These two protein chains interact to form a complex.

Sequence of protein 2:
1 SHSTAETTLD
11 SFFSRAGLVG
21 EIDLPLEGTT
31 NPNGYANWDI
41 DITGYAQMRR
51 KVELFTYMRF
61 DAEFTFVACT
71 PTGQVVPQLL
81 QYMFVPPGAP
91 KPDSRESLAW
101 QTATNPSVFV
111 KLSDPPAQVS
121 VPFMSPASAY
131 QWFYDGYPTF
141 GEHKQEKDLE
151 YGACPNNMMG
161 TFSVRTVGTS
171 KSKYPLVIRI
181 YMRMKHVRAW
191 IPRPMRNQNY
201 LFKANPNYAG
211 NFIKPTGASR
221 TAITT

Contacts between the two chains:
Residue G168 in protein 2 is in contact with residue G20 in protein 1 (closest heavy-atom distance 1.9 Å).
Residue L79 in protein 2 contacts residue C69 in protein 1 (closest heavy-atom distance 1.0 Å).
Residue Q101 in protein 2 interacts with residue R15 in protein 1 (closest heavy-atom distance 0.7 Å).
Residue T169 in protein 2 contacts residue I178 in protein 1 (closest heavy-atom distance 1.1 Å).
Residue S170 in protein 2 interacts with residue T70 in protein 1 (closest heavy-atom distance 1.7 Å).
Residue R165 in protein 2 is in contact with residue L18 in protein 1 (closest heavy-atom distance 1.3 Å).
Residue V167 in protein 2 contacts residue L18 in protein 1 (closest heavy-atom distance 1.4 Å).
Residue S170 in protein 2 interacts with residue C69 in protein 1 (closest heavy-atom distance 0.9 Å).
Residue T166 in protein 2 interacts with residue E21 in protein 1 (closest heavy-atom distance 1.0 Å).
Residue Q78 in protein 2 is in contact with residue G73 in protein 1 (closest heavy-atom distance 1.1 Å).
Residue T169 in protein 2 is in contact with residue I22 in protein 1 (closest heavy-atom distance 0.5 Å).
Residue S172 in protein 2 is in contact with residue T70 in protein 1 (closest heavy-atom distance 1.4 Å).
Residue G168 in protein 2 contacts residue R179 in protein 1 (closest heavy-atom distance 1.6 Å).
Residue G34 in protein 2 contacts residue P71 in protein 1 (closest heavy-atom distance 1.9 Å).
Residue F162 in protein 2 contacts residue E6 in protein 1 (closest heavy-atom distance 0.8 Å).
Residue V167 in protein 2 interacts with residue R179 in protein 1 (closest heavy-atom distance 0.7 Å).
Residue N105 in protein 2 is in contact with residue F13 in protein 1 (closest heavy-atom distance 1.2 Å).
Residue T169 in protein 2 contacts residue D23 in protein 1 (closest heavy-atom distance 1.2 Å).
Residue T169 in protein 2 is in contact with residue L24 in protein 1 (closest heavy-atom distance 1.7 Å).
Residue P106 in protein 2 contacts residue S14 in protein 1 (closest heavy-atom distance 1.7 Å).
Residue M83 in protein 2 interacts with residue E6 in protein 1 (closest heavy-atom distance 0.6 Å).
Residue V119 in protein 2 contacts residue A5 in protein 1 (closest heavy-atom distance 1.5 Å).
Residue S170 in protein 2 contacts residue V177 in protein 1 (closest heavy-atom distance 0.8 Å).
Residue T169 in protein 2 is in contact with residue V177 in protein 1 (closest heavy-atom distance 1.8 Å).
Residue P106 in protein 2 interacts with residue F13 in protein 1 (closest heavy-atom distance 0.9 Å).
Residue A103 in protein 2 contacts residue F13 in protein 1 (closest heavy-atom distance 1.7 Å).
Residue T102 in protein 2 is in contact with residue R15 in protein 1 (closest heavy-atom distance 1.0 Å).
Residue Y174 in protein 2 is in contact with residue Q74 in protein 1 (closest heavy-atom distance 1.4 Å).
Residue T104 in protein 2 contacts residue F13 in protein 1 (closest heavy-atom distance 0.8 Å).
Residue S172 in protein 2 is in contact with residue G73 in protein 1 (closest heavy-atom distance 1.8 Å).
Residue K171 in protein 2 interacts with residue T70 in protein 1 (closest heavy-atom distance 0.9 Å).
Residue W100 in protein 2 is in contact with residue L18 in protein 1 (closest heavy-atom distance 0.9 Å).
Residue A99 in protein 2 interacts with residue R15 in protein 1 (closest heavy-atom distance 1.6 Å).
Residue P106 in protein 2 interacts with residue L9 in protein 1 (closest heavy-atom distance 1.8 Å).
Residue M83 in protein 2 interacts with residue A16 in protein 1 (closest heavy-atom distance 0.7 Å).
Residue S172 in protein 2 contacts residue P71 in protein 1 (closest heavy-atom distance 1.2 Å).
Residue S172 in protein 2 is in contact with residue T72 in protein 1 (closest heavy-atom distance 0.4 Å).
Residue P106 in protein 2 interacts with residue D10 in protein 1 (closest heavy-atom distance 1.7 Å).
Residue V85 in protein 2 contacts residue A16 in protein 1 (closest heavy-atom distance 1.8 Å).
Residue Q78 in protein 2 contacts residue Q74 in protein 1 (closest heavy-atom distance 1.3 Å).
Residue V167 in protein 2 contacts residue G20 in protein 1 (closest heavy-atom distance 1.8 Å).
Residue R95 in protein 2 interacts with residue E21 in protein 1 (closest heavy-atom distance 1.2 Å).
Residue N105 in protein 2 interacts with residue S14 in protein 1 (closest heavy-atom distance 1.4 Å).
Residue F84 in protein 2 is in contact with residue A16 in protein 1 (closest heavy-atom distance 1.0 Å).
Residue V108 in protein 2 contacts residue S11 in protein 1 (closest heavy-atom distance 1.8 Å).
Residue Q101 in protein 2 interacts with residue Y45 in protein 1 (closest heavy-atom distance 1.8 Å).
Residue K173 in protein 2 interacts with residue T72 in protein 1 (closest heavy-atom distance 1.7 Å).
Residue K171 in protein 2 is in contact with residue P71 in protein 1 (closest heavy-atom distance 1.1 Å).
Residue T166 in protein 2 interacts with residue T70 in protein 1 (closest heavy-atom distance 1.4 Å).
Residue N105 in protein 2 interacts with residue F12 in protein 1 (closest heavy-atom distance 1.1 Å).
Residue W100 in protein 2 interacts with residue G17 in protein 1 (closest heavy-atom distance 0.9 Å).
Residue S107 in protein 2 interacts with residue D10 in protein 1 (closest heavy-atom distance 1.8 Å).
Residue S107 in protein 2 contacts residue S14 in protein 1 (closest heavy-atom distance 1.1 Å).
Residue L26 in protein 2 interacts with residue T72 in protein 1 (closest heavy-atom distance 0.8 Å).
Residue P106 in protein 2 is in contact with residue F12 in protein 1 (closest heavy-atom distance 0.9 Å).
Residue S107 in protein 2 is in contact with residue R15 in protein 1 (closest heavy-atom distance 0.6 Å).
Residue V167 in protein 2 contacts residue E21 in protein 1 (closest heavy-atom distance 1.7 Å).
Residue M83 in protein 2 is in contact with residue G17 in protein 1 (closest heavy-atom distance 1.8 Å).
Residue T102 in protein 2 interacts with residue S14 in protein 1 (closest heavy-atom distance 0.9 Å).
Residue P106 in protein 2 contacts residue S11 in protein 1 (closest heavy-atom distance 1.8 Å).

Sequence of protein 1:
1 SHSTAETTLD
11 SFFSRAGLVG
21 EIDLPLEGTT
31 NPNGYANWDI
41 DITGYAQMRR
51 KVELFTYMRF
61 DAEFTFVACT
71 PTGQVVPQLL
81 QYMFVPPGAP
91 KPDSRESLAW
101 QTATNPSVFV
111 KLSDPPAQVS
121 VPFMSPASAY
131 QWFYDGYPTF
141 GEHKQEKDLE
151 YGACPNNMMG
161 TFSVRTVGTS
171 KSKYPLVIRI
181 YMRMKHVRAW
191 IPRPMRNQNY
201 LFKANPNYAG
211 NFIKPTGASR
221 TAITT